These two protein chains interact to form a complex.

Sequence of the second protein:
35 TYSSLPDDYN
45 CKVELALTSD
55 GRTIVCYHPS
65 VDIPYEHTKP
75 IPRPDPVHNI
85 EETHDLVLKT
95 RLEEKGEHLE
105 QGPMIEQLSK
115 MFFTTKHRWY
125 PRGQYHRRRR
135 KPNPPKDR

Sequence of the first protein:
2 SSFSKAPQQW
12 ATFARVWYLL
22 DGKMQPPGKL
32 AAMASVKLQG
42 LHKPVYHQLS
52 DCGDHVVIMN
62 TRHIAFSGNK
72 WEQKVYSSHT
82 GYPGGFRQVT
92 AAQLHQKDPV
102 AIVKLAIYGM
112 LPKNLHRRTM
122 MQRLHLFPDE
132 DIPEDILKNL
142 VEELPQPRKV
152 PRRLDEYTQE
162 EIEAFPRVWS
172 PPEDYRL

Contacts between the two chains:
Residue H56 in the first protein interacts with residue F117 in the second protein (closest heavy-atom distance 3.6 Å).
Residue R124 in the first protein interacts with residue F117 in the second protein (closest heavy-atom distance 3.5 Å).
Residue T120 in the first protein is in contact with residue T119 in the second protein (closest heavy-atom distance 3.9 Å).
Residue T120 in the first protein contacts residue T118 in the second protein (closest heavy-atom distance 4.7 Å).
Residue R124 in the first protein interacts with residue F116 in the second protein (closest heavy-atom distance 4.7 Å).
Residue W18 in the first protein is in contact with residue F117 in the second protein (closest heavy-atom distance 3.8 Å).
Residue R119 in the first protein interacts with residue T119 in the second protein (closest heavy-atom distance 4.0 Å).
Residue R16 in the first protein contacts residue F116 in the second protein (closest heavy-atom distance 4.1 Å).
Residue T120 in the first protein contacts residue F117 in the second protein (closest heavy-atom distance 4.0 Å).
Residue Q123 in the first protein contacts residue F117 in the second protein (closest heavy-atom distance 4.0 Å).
Residue Q123 in the first protein interacts with residue T118 in the second protein (closest heavy-atom distance 4.2 Å).
Residue R124 in the first protein is in contact with residue T118 in the second protein (closest heavy-atom distance 4.1 Å).
Residue Q123 in the first protein is in contact with residue T119 in the second protein (closest heavy-atom distance 3.9 Å).
Residue H126 in the first protein interacts with residue F117 in the second protein (closest heavy-atom distance 3.4 Å).